Interface contacts:
Residue F31 in the second protein contacts residue T31 in the first protein (closest heavy-atom distance 3.5 Å).
Residue L17 in the second protein is in contact with residue T79 in the first protein (closest heavy-atom distance 3.9 Å).
Residue D57 in the second protein is in contact with residue R17 in the first protein (closest heavy-atom distance 3.1 Å).
Residue F31 in the second protein is in contact with residue V58 in the first protein (closest heavy-atom distance 3.9 Å).
Residue L34 in the second protein interacts with residue T32 in the first protein (closest heavy-atom distance 3.9 Å).
Residue R64 in the second protein is in contact with residue L13 in the first protein (closest heavy-atom distance 3.6 Å).
Residue N73 in the second protein contacts residue W86 in the first protein (closest heavy-atom distance 3.5 Å).
Residue L63 in the second protein contacts residue T79 in the first protein (closest heavy-atom distance 3.3 Å).
Residue I3 in the second protein interacts with residue Q90 in the first protein (closest heavy-atom distance 3.4 Å).
Residue T61 in the second protein contacts residue R17 in the first protein (closest heavy-atom distance 3.9 Å).
Residue L70 in the second protein is in contact with residue L9 in the first protein (closest heavy-atom distance 3.8 Å).
Residue L79 in the second protein interacts with residue I91 in the first protein (closest heavy-atom distance 3.6 Å).
Residue L17 in the second protein contacts residue L76 in the first protein (closest heavy-atom distance 3.9 Å).
Residue T28 in the second protein contacts residue T65 in the first protein (closest heavy-atom distance 2.5 Å).
Residue L78 in the second protein interacts with residue Q90 in the first protein (closest heavy-atom distance 3.8 Å).
Residue N11 in the second protein contacts residue K83 in the first protein (closest heavy-atom distance 3.8 Å).
Residue K35 in the second protein interacts with residue T32 in the first protein (closest heavy-atom distance 3.9 Å).
Residue I67 in the second protein interacts with residue L9 in the first protein (closest heavy-atom distance 3.7 Å).
Residue L78 in the second protein contacts residue N89 in the first protein (closest heavy-atom distance 3.2 Å).
Residue T76 in the second protein contacts residue I91 in the first protein (closest heavy-atom distance 3.2 Å).
Residue R77 in the second protein contacts residue I91 in the first protein (closest heavy-atom distance 2.9 Å).
Residue K35 in the second protein contacts residue T31 in the first protein (closest heavy-atom distance 2.8 Å).
Residue L10 in the second protein contacts residue I82 in the first protein (closest heavy-atom distance 3.7 Å).
Residue L56 in the second protein is in contact with residue L20 in the first protein (closest heavy-atom distance 3.5 Å).
Residue L70 in the second protein is in contact with residue K85 in the first protein (closest heavy-atom distance 3.5 Å).
Residue E14 in the second protein interacts with residue K83 in the first protein (closest heavy-atom distance 2.9 Å).
Residue F31 in the second protein interacts with residue I30 in the first protein (closest heavy-atom distance 3.9 Å).
Residue F31 in the second protein contacts residue S57 in the first protein (closest heavy-atom distance 3.6 Å).
Residue K42 in the second protein is in contact with residue T32 in the first protein (closest heavy-atom distance 3.3 Å).
Residue I67 in the second protein contacts residue Y10 in the first protein (closest heavy-atom distance 3.5 Å).
Residue T60 in the second protein interacts with residue L13 in the first protein (closest heavy-atom distance 3.6 Å).
Residue G37 in the second protein interacts with residue A34 in the first protein (closest heavy-atom distance 3.6 Å).
Residue L17 in the second protein interacts with residue L75 in the first protein (closest heavy-atom distance 3.9 Å).
Residue T60 in the second protein interacts with residue R17 in the first protein (closest heavy-atom distance 2.9 Å).
Residue R77 in the second protein interacts with residue Q90 in the first protein (closest heavy-atom distance 3.3 Å).
Residue Q68 in the second protein is in contact with residue Y10 in the first protein (closest heavy-atom distance 3.1 Å).
Residue D71 in the second protein contacts residue N6 in the first protein (closest heavy-atom distance 2.8 Å).
Residue K35 in the second protein contacts residue I33 in the first protein (closest heavy-atom distance 2.8 Å).
Residue L79 in the second protein interacts with residue N89 in the first protein (closest heavy-atom distance 2.9 Å).
Residue L21 in the second protein is in contact with residue V72 in the first protein (closest heavy-atom distance 3.5 Å).
Residue I13 in the second protein interacts with residue T79 in the first protein (closest heavy-atom distance 3.7 Å).
Residue L78 in the second protein is in contact with residue K85 in the first protein (closest heavy-atom distance 3.7 Å).
Residue Y2 in the second protein is in contact with residue W86 in the first protein (closest heavy-atom distance 3.5 Å).
Residue V49 in the second protein interacts with residue I28 in the first protein (closest heavy-atom distance 3.8 Å).
Residue L10 in the second protein interacts with residue K83 in the first protein (closest heavy-atom distance 3.6 Å).
Residue R6 in the second protein contacts residue W86 in the first protein (closest heavy-atom distance 3.5 Å).
Residue L78 in the second protein contacts residue W86 in the first protein (closest heavy-atom distance 3.8 Å).
Residue K35 in the second protein is in contact with residue D35 in the first protein (closest heavy-atom distance 2.9 Å).
Residue T28 in the second protein is in contact with residue N62 in the first protein (closest heavy-atom distance 3.3 Å).
Residue F31 in the second protein interacts with residue V61 in the first protein (closest heavy-atom distance 3.6 Å).
Residue F31 in the second protein is in contact with residue T32 in the first protein (closest heavy-atom distance 3.9 Å).
Residue E14 in the second protein contacts residue T79 in the first protein (closest heavy-atom distance 3.8 Å).
Residue L70 in the second protein interacts with residue W86 in the first protein (closest heavy-atom distance 3.6 Å).
Residue L34 in the second protein contacts residue A34 in the first protein (closest heavy-atom distance 3.8 Å).
Residue R77 in the second protein contacts residue N89 in the first protein (closest heavy-atom distance 3.6 Å).
Residue K35 in the second protein interacts with residue S57 in the first protein (closest heavy-atom distance 3.2 Å).
Residue I67 in the second protein is in contact with residue I82 in the first protein (closest heavy-atom distance 3.7 Å).
Residue L17 in the second protein contacts residue V72 in the first protein (closest heavy-atom distance 3.6 Å).
Residue K35 in the second protein contacts residue A34 in the first protein (closest heavy-atom distance 3.6 Å).
Residue L10 in the second protein is in contact with residue T79 in the first protein (closest heavy-atom distance 3.5 Å).

Sequence of the second protein:
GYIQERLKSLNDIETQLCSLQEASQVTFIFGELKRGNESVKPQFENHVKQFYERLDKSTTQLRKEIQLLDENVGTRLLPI

Sequence of the first protein:
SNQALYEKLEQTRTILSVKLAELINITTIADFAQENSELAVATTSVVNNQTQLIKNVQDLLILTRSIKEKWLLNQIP

The following describes two proteins that form a bound complex.